Sequence of the first protein:
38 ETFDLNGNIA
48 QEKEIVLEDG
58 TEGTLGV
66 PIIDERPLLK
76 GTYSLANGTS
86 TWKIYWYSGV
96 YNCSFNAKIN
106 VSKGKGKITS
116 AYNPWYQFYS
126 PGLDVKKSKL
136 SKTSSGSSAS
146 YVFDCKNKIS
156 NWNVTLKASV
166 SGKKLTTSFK

The following describes two proteins that form a bound complex.

Sequence of the second protein:
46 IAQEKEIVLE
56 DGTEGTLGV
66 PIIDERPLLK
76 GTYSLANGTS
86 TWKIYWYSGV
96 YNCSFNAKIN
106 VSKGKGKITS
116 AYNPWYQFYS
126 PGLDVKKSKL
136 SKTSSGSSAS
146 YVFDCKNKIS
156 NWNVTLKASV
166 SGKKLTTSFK

Residue-level contacts at the interface:
Residue P119 in the first protein interacts with residue N158 in the second protein (closest heavy-atom distance 3.0 Å).
Residue D129 in the first protein contacts residue K151 in the second protein (closest heavy-atom distance 3.5 Å).
Residue W120 in the first protein interacts with residue N158 in the second protein (closest heavy-atom distance 3.6 Å).
Residue T86 in the first protein contacts residue I67 in the second protein (closest heavy-atom distance 3.3 Å).
Residue Y117 in the first protein is in contact with residue E70 in the second protein (closest heavy-atom distance 3.6 Å).
Residue Y90 in the first protein contacts residue A47 in the second protein (closest heavy-atom distance 3.9 Å).
Residue Q122 in the first protein contacts residue W157 in the second protein (closest heavy-atom distance 4.1 Å).
Residue Y92 in the first protein interacts with residue T61 in the second protein (closest heavy-atom distance 2.8 Å).
Residue Y121 in the first protein is in contact with residue D149 in the second protein (closest heavy-atom distance 3.3 Å).
Residue T86 in the first protein contacts residue P66 in the second protein (closest heavy-atom distance 3.4 Å).
Residue K75 in the first protein is in contact with residue K50 in the second protein (closest heavy-atom distance 3.8 Å).
Residue V95 in the first protein is in contact with residue T58 in the second protein (closest heavy-atom distance 3.9 Å).
Residue Y92 in the first protein contacts residue G60 in the second protein (closest heavy-atom distance 3.1 Å).
Residue S93 in the first protein interacts with residue G60 in the second protein (closest heavy-atom distance 3.6 Å).
Residue Y124 in the first protein interacts with residue S155 in the second protein (closest heavy-atom distance 3.6 Å).
Residue V130 in the first protein contacts residue N156 in the second protein (closest heavy-atom distance 3.2 Å).
Residue L128 in the first protein contacts residue N156 in the second protein (closest heavy-atom distance 3.2 Å).
Residue T172 in the first protein contacts residue K50 in the second protein (closest heavy-atom distance 3.3 Å).
Residue D129 in the first protein contacts residue N156 in the second protein (closest heavy-atom distance 3.9 Å).
Residue W87 in the first protein contacts residue V64 in the second protein (closest heavy-atom distance 3.3 Å).
Residue F174 in the first protein is in contact with residue L54 in the second protein (closest heavy-atom distance 3.7 Å).
Residue Q122 in the first protein contacts residue N156 in the second protein (closest heavy-atom distance 3.4 Å).
Residue W91 in the first protein contacts residue I52 in the second protein (closest heavy-atom distance 3.8 Å).
Residue W91 in the first protein contacts residue L54 in the second protein (closest heavy-atom distance 4.0 Å).
Residue F123 in the first protein interacts with residue S155 in the second protein (closest heavy-atom distance 3.7 Å).
Residue S93 in the first protein contacts residue E59 in the second protein (closest heavy-atom distance 3.3 Å).
Residue I89 in the first protein contacts residue V64 in the second protein (closest heavy-atom distance 3.7 Å).
Residue F123 in the first protein is in contact with residue N156 in the second protein (closest heavy-atom distance 2.8 Å).
Residue Y121 in the first protein is in contact with residue W157 in the second protein (closest heavy-atom distance 3.3 Å).
Residue Y90 in the first protein contacts residue G63 in the second protein (closest heavy-atom distance 3.0 Å).
Residue K88 in the first protein is in contact with residue V64 in the second protein (closest heavy-atom distance 3.3 Å).
Residue P126 in the first protein is in contact with residue K153 in the second protein (closest heavy-atom distance 3.9 Å).
Residue S125 in the first protein interacts with residue I154 in the second protein (closest heavy-atom distance 3.1 Å).
Residue W91 in the first protein is in contact with residue G60 in the second protein (closest heavy-atom distance 3.5 Å).
Residue N118 in the first protein contacts residue K162 in the second protein (closest heavy-atom distance 3.1 Å).
Residue Y121 in the first protein interacts with residue N158 in the second protein (closest heavy-atom distance 3.4 Å).
Residue V130 in the first protein interacts with residue K131 in the second protein (closest heavy-atom distance 3.3 Å).
Residue P126 in the first protein is in contact with residue I154 in the second protein (closest heavy-atom distance 4.0 Å).
Residue Y121 in the first protein is in contact with residue N156 in the second protein (closest heavy-atom distance 3.6 Å).
Residue W120 in the first protein is in contact with residue K175 in the second protein (closest heavy-atom distance 3.8 Å).
Residue W91 in the first protein is in contact with residue L62 in the second protein (closest heavy-atom distance 3.8 Å).
Residue K88 in the first protein contacts residue G63 in the second protein (closest heavy-atom distance 3.9 Å).
Residue N101 in the first protein is in contact with residue I67 in the second protein (closest heavy-atom distance 3.8 Å).
Residue Y90 in the first protein is in contact with residue T61 in the second protein (closest heavy-atom distance 3.7 Å).
Residue T172 in the first protein interacts with residue V64 in the second protein (closest heavy-atom distance 3.2 Å).
Residue L170 in the first protein interacts with residue V64 in the second protein (closest heavy-atom distance 3.7 Å).
Residue Y90 in the first protein is in contact with residue L62 in the second protein (closest heavy-atom distance 3.6 Å).
Residue K88 in the first protein interacts with residue I67 in the second protein (closest heavy-atom distance 4.0 Å).
Residue Y90 in the first protein interacts with residue E49 in the second protein (closest heavy-atom distance 2.9 Å).
Residue N118 in the first protein interacts with residue E70 in the second protein (closest heavy-atom distance 3.2 Å).
Residue L161 in the first protein contacts residue L62 in the second protein (closest heavy-atom distance 3.7 Å).
Residue S93 in the first protein interacts with residue T58 in the second protein (closest heavy-atom distance 3.6 Å).
Residue I89 in the first protein is in contact with residue G63 in the second protein (closest heavy-atom distance 3.8 Å).
Residue W87 in the first protein contacts residue P66 in the second protein (closest heavy-atom distance 3.5 Å).
Residue S173 in the first protein is in contact with residue L62 in the second protein (closest heavy-atom distance 3.6 Å).
Residue Y90 in the first protein is in contact with residue V64 in the second protein (closest heavy-atom distance 3.7 Å).
Residue T172 in the first protein is in contact with residue L62 in the second protein (closest heavy-atom distance 3.4 Å).
Residue W91 in the first protein contacts residue T61 in the second protein (closest heavy-atom distance 3.4 Å).
Residue Y124 in the first protein is in contact with residue I154 in the second protein (closest heavy-atom distance 3.1 Å).
Residue F174 in the first protein interacts with residue L62 in the second protein (closest heavy-atom distance 4.0 Å).